Sequence of chain A:
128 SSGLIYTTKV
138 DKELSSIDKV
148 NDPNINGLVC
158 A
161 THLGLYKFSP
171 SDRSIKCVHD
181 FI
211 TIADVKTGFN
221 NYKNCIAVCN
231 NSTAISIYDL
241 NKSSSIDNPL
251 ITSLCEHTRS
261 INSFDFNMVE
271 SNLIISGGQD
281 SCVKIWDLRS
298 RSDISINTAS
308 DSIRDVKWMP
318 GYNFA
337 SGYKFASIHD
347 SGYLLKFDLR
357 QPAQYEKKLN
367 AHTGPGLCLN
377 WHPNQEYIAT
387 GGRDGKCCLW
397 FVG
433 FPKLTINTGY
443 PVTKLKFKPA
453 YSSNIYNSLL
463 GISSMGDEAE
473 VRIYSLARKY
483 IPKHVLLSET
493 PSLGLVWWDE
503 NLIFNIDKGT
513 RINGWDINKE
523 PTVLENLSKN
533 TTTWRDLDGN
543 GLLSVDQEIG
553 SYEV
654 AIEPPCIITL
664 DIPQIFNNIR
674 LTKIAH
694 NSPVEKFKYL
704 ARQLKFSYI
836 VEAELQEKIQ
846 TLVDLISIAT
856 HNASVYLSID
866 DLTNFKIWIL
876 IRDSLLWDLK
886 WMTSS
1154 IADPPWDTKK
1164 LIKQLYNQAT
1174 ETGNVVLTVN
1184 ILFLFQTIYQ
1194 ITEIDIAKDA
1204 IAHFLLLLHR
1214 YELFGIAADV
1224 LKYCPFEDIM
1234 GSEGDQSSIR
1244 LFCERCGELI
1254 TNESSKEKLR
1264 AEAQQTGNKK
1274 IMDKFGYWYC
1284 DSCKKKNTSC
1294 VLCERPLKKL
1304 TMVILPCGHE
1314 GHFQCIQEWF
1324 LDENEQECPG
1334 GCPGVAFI

These two protein chains interact to form a complex.

Contacts between the two chains:
Residue M830 in chain B contacts residue L875 in chain A (closest heavy-atom distance 3.8 Å).
Residue I997 in chain B interacts with residue I661 in chain A (closest heavy-atom distance 3.7 Å).
Residue Y840 in chain B contacts residue T868 in chain A (closest heavy-atom distance 3.5 Å).
Residue Y1010 in chain B is in contact with residue I677 in chain A (closest heavy-atom distance 3.5 Å).
Residue G850 in chain B is in contact with residue Q1171 in chain A (closest heavy-atom distance 3.5 Å).
Residue R864 in chain B contacts residue I1154 in chain A (closest heavy-atom distance 3.7 Å).
Residue I826 in chain B contacts residue L875 in chain A (closest heavy-atom distance 3.5 Å).
Residue A858 in chain B contacts residue P1158 in chain A (closest heavy-atom distance 3.7 Å).
Residue L1001 in chain B contacts residue F669 in chain A (closest heavy-atom distance 3.8 Å).
Residue L1001 in chain B is in contact with residue I672 in chain A (closest heavy-atom distance 3.8 Å).
Residue I1007 in chain B is in contact with residue R673 in chain A (closest heavy-atom distance 3.8 Å).
Residue T841 in chain B interacts with residue T868 in chain A (closest heavy-atom distance 3.8 Å).
Residue E857 in chain B interacts with residue P1158 in chain A (closest heavy-atom distance 3.6 Å).
Residue P995 in chain B interacts with residue D548 in chain A (closest heavy-atom distance 3.4 Å).
Residue W844 in chain B is in contact with residue I872 in chain A (closest heavy-atom distance 3.4 Å).
Residue H847 in chain B is in contact with residue Q1171 in chain A (closest heavy-atom distance 3.4 Å).
Residue F854 in chain B is in contact with residue P1158 in chain A (closest heavy-atom distance 3.5 Å).
Residue D838 in chain B is in contact with residue L867 in chain A (closest heavy-atom distance 3.6 Å).
Residue W844 in chain B is in contact with residue K871 in chain A (closest heavy-atom distance 3.5 Å).
Residue W853 in chain B contacts residue Q1167 in chain A (closest heavy-atom distance 3.6 Å).
Residue C823 in chain B is in contact with residue W1159 in chain A (closest heavy-atom distance 3.6 Å).
Residue I997 in chain B contacts residue L663 in chain A (closest heavy-atom distance 3.8 Å).
Residue D818 in chain B is in contact with residue W882 in chain A (closest heavy-atom distance 3.3 Å).
Residue H822 in chain B contacts residue D878 in chain A (closest heavy-atom distance 3.6 Å).
Residue E819 in chain B contacts residue W1159 in chain A (closest heavy-atom distance 2.4 Å).
Residue D833 in chain B is in contact with residue L867 in chain A (closest heavy-atom distance 3.8 Å).
Residue W853 in chain B contacts residue P1158 in chain A (closest heavy-atom distance 3.6 Å).
Residue E819 in chain B interacts with residue W882 in chain A (closest heavy-atom distance 3.3 Å).
Residue I832 in chain B is in contact with residue K871 in chain A (closest heavy-atom distance 3.4 Å).
Residue Q825 in chain B interacts with residue D878 in chain A (closest heavy-atom distance 4.0 Å).
Residue W853 in chain B is in contact with residue L1164 in chain A (closest heavy-atom distance 3.6 Å).
Residue F854 in chain B is in contact with residue W1159 in chain A (closest heavy-atom distance 3.5 Å).
Residue Y861 in chain B contacts residue P1157 in chain A (closest heavy-atom distance 4.0 Å).
Residue D829 in chain B is in contact with residue D878 in chain A (closest heavy-atom distance 2.8 Å).
Residue W844 in chain B contacts residue T868 in chain A (closest heavy-atom distance 3.3 Å).
Residue H822 in chain B interacts with residue W1159 in chain A (closest heavy-atom distance 3.3 Å).
Residue N845 in chain B is in contact with residue K871 in chain A (closest heavy-atom distance 3.1 Å).
Residue I832 in chain B contacts residue L867 in chain A (closest heavy-atom distance 3.4 Å).
Residue I1006 in chain B interacts with residue R673 in chain A (closest heavy-atom distance 3.5 Å).
Residue I1007 in chain B is in contact with residue I677 in chain A (closest heavy-atom distance 4.0 Å).
Residue M849 in chain B interacts with residue Q1171 in chain A (closest heavy-atom distance 3.9 Å).
Residue M830 in chain B is in contact with residue K871 in chain A (closest heavy-atom distance 3.4 Å).
Residue M849 in chain B is in contact with residue Q1167 in chain A (closest heavy-atom distance 3.4 Å).
Residue R864 in chain B is in contact with residue A1155 in chain A (closest heavy-atom distance 3.1 Å).
Residue Q834 in chain B contacts residue L867 in chain A (closest heavy-atom distance 3.9 Å).
Residue H822 in chain B contacts residue W882 in chain A (closest heavy-atom distance 3.3 Å).
Residue D829 in chain B contacts residue L875 in chain A (closest heavy-atom distance 3.7 Å).
Residue W844 in chain B is in contact with residue Q1171 in chain A (closest heavy-atom distance 2.6 Å).
Residue Y861 in chain B interacts with residue W1159 in chain A (closest heavy-atom distance 3.5 Å).
Residue I1007 in chain B interacts with residue K676 in chain A (closest heavy-atom distance 3.9 Å).
Residue V999 in chain B interacts with residue I668 in chain A (closest heavy-atom distance 3.8 Å).
Residue V999 in chain B interacts with residue F669 in chain A (closest heavy-atom distance 3.8 Å).
Residue D829 in chain B interacts with residue I874 in chain A (closest heavy-atom distance 3.4 Å).
Residue E857 in chain B interacts with residue K1163 in chain A (closest heavy-atom distance 3.1 Å).
Residue M849 in chain B is in contact with residue N1170 in chain A (closest heavy-atom distance 3.7 Å).
Residue F862 in chain B interacts with residue W1159 in chain A (closest heavy-atom distance 3.5 Å).
Residue D1004 in chain B contacts residue R673 in chain A (closest heavy-atom distance 2.5 Å).
Residue T841 in chain B is in contact with residue L867 in chain A (closest heavy-atom distance 3.7 Å).
Residue D818 in chain B interacts with residue K885 in chain A (closest heavy-atom distance 3.5 Å).
Residue D829 in chain B is in contact with residue K871 in chain A (closest heavy-atom distance 3.4 Å).

Sequence of chain B:
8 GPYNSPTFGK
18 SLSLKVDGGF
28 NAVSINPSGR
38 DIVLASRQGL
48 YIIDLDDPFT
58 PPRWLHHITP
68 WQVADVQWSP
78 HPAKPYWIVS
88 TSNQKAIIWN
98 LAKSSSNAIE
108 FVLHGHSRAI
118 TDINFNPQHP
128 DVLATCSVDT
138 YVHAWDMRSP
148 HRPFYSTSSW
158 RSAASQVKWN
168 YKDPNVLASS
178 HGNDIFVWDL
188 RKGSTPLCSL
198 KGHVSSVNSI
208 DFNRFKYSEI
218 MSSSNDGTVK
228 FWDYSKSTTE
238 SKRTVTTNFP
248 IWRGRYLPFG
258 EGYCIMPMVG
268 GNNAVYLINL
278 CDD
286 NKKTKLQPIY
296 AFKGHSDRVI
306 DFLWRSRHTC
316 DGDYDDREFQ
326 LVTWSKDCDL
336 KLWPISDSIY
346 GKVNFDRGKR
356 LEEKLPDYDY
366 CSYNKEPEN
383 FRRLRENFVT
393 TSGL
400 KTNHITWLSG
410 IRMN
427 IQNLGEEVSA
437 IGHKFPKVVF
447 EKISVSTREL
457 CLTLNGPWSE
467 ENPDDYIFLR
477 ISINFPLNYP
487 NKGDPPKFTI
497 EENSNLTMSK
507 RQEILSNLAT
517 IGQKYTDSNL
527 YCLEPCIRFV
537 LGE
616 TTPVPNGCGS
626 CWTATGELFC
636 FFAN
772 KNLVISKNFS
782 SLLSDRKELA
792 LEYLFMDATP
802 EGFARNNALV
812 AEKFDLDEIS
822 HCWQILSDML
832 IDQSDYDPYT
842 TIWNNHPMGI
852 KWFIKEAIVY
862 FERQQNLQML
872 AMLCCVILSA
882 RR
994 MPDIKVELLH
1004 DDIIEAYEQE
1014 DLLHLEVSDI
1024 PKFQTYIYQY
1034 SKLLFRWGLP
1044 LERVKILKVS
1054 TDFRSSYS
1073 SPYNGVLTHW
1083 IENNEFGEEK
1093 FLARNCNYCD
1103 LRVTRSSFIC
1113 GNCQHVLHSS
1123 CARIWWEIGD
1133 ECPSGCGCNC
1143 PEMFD